Sequence of the second protein:
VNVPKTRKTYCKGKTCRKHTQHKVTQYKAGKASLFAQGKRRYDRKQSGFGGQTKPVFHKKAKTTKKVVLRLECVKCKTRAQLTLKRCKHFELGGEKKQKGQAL

This data describes a binding interaction between two proteins.

Sequence of the first protein:
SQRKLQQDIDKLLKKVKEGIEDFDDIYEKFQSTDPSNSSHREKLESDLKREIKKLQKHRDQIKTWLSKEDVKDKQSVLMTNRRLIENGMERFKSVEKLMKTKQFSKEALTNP

Contacts between the two chains:
Residue K72 in the first protein contacts residue K60 in the second protein (closest heavy-atom distance 3.2 Å).
Residue K72 in the first protein is in contact with residue H58 in the second protein (closest heavy-atom distance 4.2 Å).